Contacts between the two chains:
Residue L99 in the first protein is in contact with residue V70 in the second protein (closest heavy-atom distance 3.3 Å).
Residue V91 in the first protein is in contact with residue G10 in the second protein (closest heavy-atom distance 4.5 Å).
Residue L81 in the first protein contacts residue L73 in the second protein (closest heavy-atom distance 4.1 Å).
Residue V91 in the first protein contacts residue T9 in the second protein (closest heavy-atom distance 4.7 Å).
Residue D88 in the first protein is in contact with residue L8 in the second protein (closest heavy-atom distance 2.8 Å).
Residue V91 in the first protein interacts with residue L8 in the second protein (closest heavy-atom distance 3.2 Å).
Residue V87 in the first protein interacts with residue T9 in the second protein (closest heavy-atom distance 4.4 Å).
Residue E102 in the first protein contacts residue R72 in the second protein (closest heavy-atom distance 4.5 Å).
Residue A80 in the first protein is in contact with residue L71 in the second protein (closest heavy-atom distance 4.0 Å).
Residue Q86 in the first protein contacts residue T9 in the second protein (closest heavy-atom distance 3.3 Å).
Residue P82 in the first protein is in contact with residue T9 in the second protein (closest heavy-atom distance 3.6 Å).
Residue L95 in the first protein contacts residue H68 in the second protein (closest heavy-atom distance 3.6 Å).
Residue P82 in the first protein is in contact with residue L8 in the second protein (closest heavy-atom distance 3.8 Å).
Residue L95 in the first protein contacts residue I44 in the second protein (closest heavy-atom distance 3.9 Å).
Residue D88 in the first protein interacts with residue T9 in the second protein (closest heavy-atom distance 3.8 Å).
Residue P96 in the first protein is in contact with residue I44 in the second protein (closest heavy-atom distance 3.5 Å).
Residue P82 in the first protein interacts with residue L73 in the second protein (closest heavy-atom distance 4.7 Å).
Residue A94 in the first protein interacts with residue G47 in the second protein (closest heavy-atom distance 5.0 Å).
Residue L99 in the first protein interacts with residue I44 in the second protein (closest heavy-atom distance 3.1 Å).
Residue D88 in the first protein contacts residue G10 in the second protein (closest heavy-atom distance 3.6 Å).
Residue Q86 in the first protein contacts residue L8 in the second protein (closest heavy-atom distance 4.1 Å).
Residue A94 in the first protein contacts residue H68 in the second protein (closest heavy-atom distance 3.8 Å).
Residue L95 in the first protein is in contact with residue V70 in the second protein (closest heavy-atom distance 4.1 Å).
Residue E102 in the first protein contacts residue L73 in the second protein (closest heavy-atom distance 3.7 Å).
Residue Q109 in the first protein is in contact with residue L73 in the second protein (closest heavy-atom distance 4.5 Å).
Residue L81 in the first protein is in contact with residue L71 in the second protein (closest heavy-atom distance 3.9 Å).
Residue L99 in the first protein is in contact with residue L73 in the second protein (closest heavy-atom distance 4.4 Å).
Residue E102 in the first protein contacts residue R42 in the second protein (closest heavy-atom distance 2.7 Å).
Residue P82 in the first protein interacts with residue L71 in the second protein (closest heavy-atom distance 4.2 Å).
Residue P96 in the first protein contacts residue G47 in the second protein (closest heavy-atom distance 3.4 Å).
Residue L103 in the first protein is in contact with residue L73 in the second protein (closest heavy-atom distance 3.5 Å).
Residue E90 in the first protein interacts with residue K6 in the second protein (closest heavy-atom distance 3.5 Å).
Residue V87 in the first protein is in contact with residue L8 in the second protein (closest heavy-atom distance 3.3 Å).
Residue L103 in the first protein contacts residue L8 in the second protein (closest heavy-atom distance 3.4 Å).
Residue L99 in the first protein interacts with residue R42 in the second protein (closest heavy-atom distance 3.7 Å).
Residue V91 in the first protein is in contact with residue T7 in the second protein (closest heavy-atom distance 3.6 Å).
Residue A106 in the first protein contacts residue L73 in the second protein (closest heavy-atom distance 4.1 Å).
Residue V91 in the first protein contacts residue H68 in the second protein (closest heavy-atom distance 3.2 Å).
Residue L103 in the first protein interacts with residue V70 in the second protein (closest heavy-atom distance 4.8 Å).
Residue P96 in the first protein contacts residue K48 in the second protein (closest heavy-atom distance 4.3 Å).
Residue L99 in the first protein contacts residue Q49 in the second protein (closest heavy-atom distance 4.7 Å).
Residue V91 in the first protein interacts with residue K6 in the second protein (closest heavy-atom distance 3.9 Å).
Residue L95 in the first protein interacts with residue L8 in the second protein (closest heavy-atom distance 3.9 Å).

Sequence of the second protein:
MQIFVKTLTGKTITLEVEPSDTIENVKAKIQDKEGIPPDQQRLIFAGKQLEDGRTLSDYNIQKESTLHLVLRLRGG

Sequence of the first protein:
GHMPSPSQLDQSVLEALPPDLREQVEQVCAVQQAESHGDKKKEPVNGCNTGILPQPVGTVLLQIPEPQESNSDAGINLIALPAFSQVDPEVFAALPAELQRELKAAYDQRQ

The following describes two proteins that form a bound complex.